This data describes a binding interaction between two proteins.

Sequence of the second protein:
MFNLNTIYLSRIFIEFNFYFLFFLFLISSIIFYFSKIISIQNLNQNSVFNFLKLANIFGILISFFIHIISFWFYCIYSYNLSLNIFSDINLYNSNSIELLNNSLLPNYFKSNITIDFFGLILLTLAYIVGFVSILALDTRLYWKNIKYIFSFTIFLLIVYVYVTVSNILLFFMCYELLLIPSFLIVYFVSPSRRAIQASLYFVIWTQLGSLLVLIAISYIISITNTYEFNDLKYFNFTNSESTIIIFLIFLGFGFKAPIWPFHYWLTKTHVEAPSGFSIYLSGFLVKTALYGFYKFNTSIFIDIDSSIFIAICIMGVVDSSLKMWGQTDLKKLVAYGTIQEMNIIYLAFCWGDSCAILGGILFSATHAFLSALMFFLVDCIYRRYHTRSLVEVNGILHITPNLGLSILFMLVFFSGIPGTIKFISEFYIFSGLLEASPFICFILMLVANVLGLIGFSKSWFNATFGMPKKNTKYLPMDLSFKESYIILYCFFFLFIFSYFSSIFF

Contacts between the two chains:
Residue D305 in the second protein interacts with residue L89 in the first protein (closest heavy-atom distance 3.0 Å).
Residue D116 in the second protein contacts residue F101 in the first protein (closest heavy-atom distance 3.2 Å).
Residue Y77 in the second protein is in contact with residue T105 in the first protein (closest heavy-atom distance 3.1 Å).
Residue D353 in the second protein interacts with residue N95 in the first protein (closest heavy-atom distance 3.4 Å).
Residue Y74 in the second protein contacts residue F101 in the first protein (closest heavy-atom distance 2.2 Å).
Residue E392 in the second protein contacts residue Q33 in the first protein (closest heavy-atom distance 3.4 Å).
Residue T328 in the second protein contacts residue F36 in the first protein (closest heavy-atom distance 3.2 Å).
Residue S192 in the second protein interacts with residue V13 in the first protein (closest heavy-atom distance 3.3 Å).
Residue N297 in the second protein is in contact with residue F91 in the first protein (closest heavy-atom distance 3.2 Å).
Residue S389 in the second protein interacts with residue V37 in the first protein (closest heavy-atom distance 3.5 Å).
Residue Y142 in the second protein interacts with residue F17 in the first protein (closest heavy-atom distance 3.5 Å).
Residue H386 in the second protein interacts with residue R25 in the first protein (closest heavy-atom distance 3.1 Å).
Residue P191 in the second protein is in contact with residue N16 in the first protein (closest heavy-atom distance 3.2 Å).
Residue R194 in the second protein interacts with residue N42 in the first protein (closest heavy-atom distance 3.3 Å).
Residue V391 in the second protein contacts residue Q33 in the first protein (closest heavy-atom distance 3.4 Å).
Residue I115 in the second protein contacts residue I103 in the first protein (closest heavy-atom distance 3.3 Å).
Residue S307 in the second protein contacts residue L74 in the first protein (closest heavy-atom distance 3.2 Å).
Residue R140 in the second protein interacts with residue F17 in the first protein (closest heavy-atom distance 2.9 Å).
Residue S306 in the second protein is in contact with residue L89 in the first protein (closest heavy-atom distance 2.5 Å).
Residue F117 in the second protein is in contact with residue F101 in the first protein (closest heavy-atom distance 3.4 Å).
Residue L475 in the second protein contacts residue R25 in the first protein (closest heavy-atom distance 2.7 Å).
Residue S307 in the second protein is in contact with residue Q75 in the first protein (closest heavy-atom distance 3.1 Å).
Residue S306 in the second protein is in contact with residue F91 in the first protein (closest heavy-atom distance 3.2 Å).
Residue M477 in the second protein contacts residue S22 in the first protein (closest heavy-atom distance 3.4 Å).
Residue I308 in the second protein is in contact with residue W71 in the first protein (closest heavy-atom distance 3.5 Å).
Residue R11 in the second protein is in contact with residue T105 in the first protein (closest heavy-atom distance 3.4 Å).
Residue K473 in the second protein is in contact with residue R25 in the first protein (closest heavy-atom distance 3.2 Å).
Residue P191 in the second protein is in contact with residue V13 in the first protein (closest heavy-atom distance 3.0 Å).
Residue R140 in the second protein contacts residue N16 in the first protein (closest heavy-atom distance 3.2 Å).
Residue E435 in the second protein contacts residue N87 in the first protein (closest heavy-atom distance 2.8 Å).
Residue K233 in the second protein interacts with residue A96 in the first protein (closest heavy-atom distance 3.3 Å).
Residue R384 in the second protein interacts with residue Q21 in the first protein (closest heavy-atom distance 3.1 Å).
Residue R193 in the second protein is in contact with residue F11 in the first protein (closest heavy-atom distance 3.2 Å).
Residue R194 in the second protein interacts with residue D41 in the first protein (closest heavy-atom distance 3.0 Å).
Residue S437 in the second protein contacts residue Q77 in the first protein (closest heavy-atom distance 3.2 Å).
Residue K295 in the second protein is in contact with residue F99 in the first protein (closest heavy-atom distance 3.4 Å).
Residue I300 in the second protein contacts residue F93 in the first protein (closest heavy-atom distance 3.5 Å).
Residue K470 in the second protein contacts residue Q33 in the first protein (closest heavy-atom distance 3.0 Å).
Residue R383 in the second protein interacts with residue Q21 in the first protein (closest heavy-atom distance 3.0 Å).
Residue T298 in the second protein interacts with residue F93 in the first protein (closest heavy-atom distance 3.0 Å).
Residue T298 in the second protein contacts residue G97 in the first protein (closest heavy-atom distance 3.5 Å).
Residue D353 in the second protein interacts with residue Y92 in the first protein (closest heavy-atom distance 2.9 Å).
Residue W351 in the second protein contacts residue S88 in the first protein (closest heavy-atom distance 3.3 Å).
Residue W351 in the second protein is in contact with residue T90 in the first protein (closest heavy-atom distance 3.4 Å).
Residue T139 in the second protein interacts with residue F17 in the first protein (closest heavy-atom distance 3.1 Å).
Residue E435 in the second protein contacts residue D86 in the first protein (closest heavy-atom distance 2.8 Å).
Residue D319 in the second protein contacts residue F63 in the first protein (closest heavy-atom distance 3.4 Å).
Residue H386 in the second protein is in contact with residue R29 in the first protein (closest heavy-atom distance 2.7 Å).
Residue F439 in the second protein is in contact with residue Q77 in the first protein (closest heavy-atom distance 3.4 Å).
Residue P191 in the second protein interacts with residue F12 in the first protein (closest heavy-atom distance 3.2 Å).
Residue L99 in the second protein interacts with residue G108 in the first protein (closest heavy-atom distance 3.0 Å).
Residue L99 in the second protein contacts residue N106 in the first protein (closest heavy-atom distance 3.1 Å).
Residue Y294 in the second protein is in contact with residue F100 in the first protein (closest heavy-atom distance 3.3 Å).
Residue E392 in the second protein contacts residue Y10 in the first protein (closest heavy-atom distance 2.9 Å).
Residue K332 in the second protein is in contact with residue Y40 in the first protein (closest heavy-atom distance 3.4 Å).
Residue T114 in the second protein interacts with residue Q102 in the first protein (closest heavy-atom distance 3.3 Å).
Residue D353 in the second protein contacts residue S94 in the first protein (closest heavy-atom distance 3.4 Å).
Residue I440 in the second protein interacts with residue Q77 in the first protein (closest heavy-atom distance 3.4 Å).
Residue W351 in the second protein interacts with residue Y92 in the first protein (closest heavy-atom distance 3.0 Å).
Residue K268 in the second protein is in contact with residue D41 in the first protein (closest heavy-atom distance 3.3 Å).

Sequence of the first protein:
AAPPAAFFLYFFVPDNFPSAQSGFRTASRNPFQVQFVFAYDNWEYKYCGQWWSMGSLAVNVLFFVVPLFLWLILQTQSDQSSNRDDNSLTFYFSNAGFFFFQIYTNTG